Interface contacts:
Residue Y677 in chain A interacts with residue N370 in chain B (closest heavy-atom distance 3.5 Å).
Residue Y681 in chain A interacts with residue W378 in chain B (closest heavy-atom distance 3.1 Å).
Residue E701 in chain A interacts with residue W408 in chain B (closest heavy-atom distance 3.6 Å).
Residue L702 in chain A interacts with residue T420 in chain B (closest heavy-atom distance 3.5 Å).
Residue N692 in chain A interacts with residue K388 in chain B (closest heavy-atom distance 3.5 Å).
Residue N669 in chain A contacts residue N349 in chain B (closest heavy-atom distance 3.7 Å).
Residue F696 in chain A is in contact with residue W408 in chain B (closest heavy-atom distance 3.8 Å).
Residue F698 in chain A interacts with residue R391 in chain B (closest heavy-atom distance 3.6 Å).
Residue A704 in chain A interacts with residue I419 in chain B (closest heavy-atom distance 3.8 Å).
Residue P666 in chain A interacts with residue D346 in chain B (closest heavy-atom distance 3.9 Å).
Residue A704 in chain A is in contact with residue T422 in chain B (closest heavy-atom distance 3.8 Å).
Residue I705 in chain A is in contact with residue R425 in chain B (closest heavy-atom distance 2.9 Å).
Residue H708 in chain A interacts with residue H437 in chain B (closest heavy-atom distance 3.8 Å).
Residue R662 in chain A is in contact with residue P316 in chain B (closest heavy-atom distance 2.3 Å).
Residue D678 in chain A is in contact with residue N370 in chain B (closest heavy-atom distance 3.6 Å).
Residue G676 in chain A interacts with residue E356 in chain B (closest heavy-atom distance 3.3 Å).
Residue L667 in chain A contacts residue D346 in chain B (closest heavy-atom distance 3.3 Å).
Residue I682 in chain A interacts with residue Y373 in chain B (closest heavy-atom distance 3.6 Å).
Residue P700 in chain A is in contact with residue T424 in chain B (closest heavy-atom distance 3.6 Å).
Residue H708 in chain A is in contact with residue P428 in chain B (closest heavy-atom distance 3.2 Å).
Residue Y745 in chain A is in contact with residue Q429 in chain B (closest heavy-atom distance 3.2 Å).
Residue Q860 in chain A interacts with residue M450 in chain B (closest heavy-atom distance 3.6 Å).
Residue A704 in chain A interacts with residue T420 in chain B (closest heavy-atom distance 3.8 Å).
Residue I705 in chain A contacts residue I427 in chain B (closest heavy-atom distance 2.6 Å).
Residue W861 in chain A is in contact with residue Y446 in chain B (closest heavy-atom distance 3.3 Å).
Residue L707 in chain A is in contact with residue P428 in chain B (closest heavy-atom distance 3.5 Å).
Residue Y677 in chain A interacts with residue F368 in chain B (closest heavy-atom distance 2.9 Å).
Residue N706 in chain A is in contact with residue V430 in chain B (closest heavy-atom distance 3.6 Å).
Residue L863 in chain A contacts residue K442 in chain B (closest heavy-atom distance 3.8 Å).
Residue A699 in chain A is in contact with residue T424 in chain B (closest heavy-atom distance 3.9 Å).
Residue G703 in chain A interacts with residue T424 in chain B (closest heavy-atom distance 3.3 Å).
Residue F942 in chain A contacts residue L443 in chain B (closest heavy-atom distance 3.6 Å).
Residue Y664 in chain A is in contact with residue D346 in chain B (closest heavy-atom distance 2.5 Å).
Residue L707 in chain A interacts with residue I427 in chain B (closest heavy-atom distance 3.0 Å).
Residue G676 in chain A contacts residue S369 in chain B (closest heavy-atom distance 3.8 Å).
Residue A709 in chain A contacts residue N417 in chain B (closest heavy-atom distance 3.7 Å).
Residue H673 in chain A is in contact with residue N370 in chain B (closest heavy-atom distance 3.4 Å).
Residue F696 in chain A interacts with residue R391 in chain B (closest heavy-atom distance 3.9 Å).
Residue E701 in chain A interacts with residue R391 in chain B (closest heavy-atom distance 3.4 Å).
Residue Y677 in chain A contacts residue S369 in chain B (closest heavy-atom distance 3.4 Å).
Residue N706 in chain A interacts with residue N417 in chain B (closest heavy-atom distance 3.4 Å).
Residue P694 in chain A is in contact with residue L387 in chain B (closest heavy-atom distance 3.7 Å).
Residue N692 in chain A is in contact with residue Y384 in chain B (closest heavy-atom distance 3.8 Å).
Residue L863 in chain A is in contact with residue Y446 in chain B (closest heavy-atom distance 3.6 Å).
Residue N706 in chain A contacts residue I427 in chain B (closest heavy-atom distance 3.4 Å).
Residue I689 in chain A interacts with residue L377 in chain B (closest heavy-atom distance 3.6 Å).
Residue Y681 in chain A interacts with residue I374 in chain B (closest heavy-atom distance 3.6 Å).
Residue Y943 in chain A contacts residue L443 in chain B (closest heavy-atom distance 3.8 Å).
Residue W861 in chain A is in contact with residue M450 in chain B (closest heavy-atom distance 3.6 Å).
Residue K688 in chain A interacts with residue L381 in chain B (closest heavy-atom distance 3.8 Å).
Residue Y943 in chain A contacts residue D441 in chain B (closest heavy-atom distance 3.7 Å).
Residue T790 in chain A interacts with residue E574 in chain B (closest heavy-atom distance 2.2 Å).
Residue L738 in chain A interacts with residue V426 in chain B (closest heavy-atom distance 3.9 Å).
Residue A709 in chain A contacts residue Y412 in chain B (closest heavy-atom distance 3.8 Å).
Residue H673 in chain A is in contact with residue T357 in chain B (closest heavy-atom distance 2.5 Å).
Residue G703 in chain A interacts with residue R425 in chain B (closest heavy-atom distance 3.3 Å).
Residue G703 in chain A interacts with residue T422 in chain B (closest heavy-atom distance 3.7 Å).
Residue I705 in chain A contacts residue V426 in chain B (closest heavy-atom distance 3.6 Å).
Residue P694 in chain A is in contact with residue Y384 in chain B (closest heavy-atom distance 3.6 Å).
Residue K739 in chain A interacts with residue V426 in chain B (closest heavy-atom distance 3.6 Å).

Sequence of chain B:
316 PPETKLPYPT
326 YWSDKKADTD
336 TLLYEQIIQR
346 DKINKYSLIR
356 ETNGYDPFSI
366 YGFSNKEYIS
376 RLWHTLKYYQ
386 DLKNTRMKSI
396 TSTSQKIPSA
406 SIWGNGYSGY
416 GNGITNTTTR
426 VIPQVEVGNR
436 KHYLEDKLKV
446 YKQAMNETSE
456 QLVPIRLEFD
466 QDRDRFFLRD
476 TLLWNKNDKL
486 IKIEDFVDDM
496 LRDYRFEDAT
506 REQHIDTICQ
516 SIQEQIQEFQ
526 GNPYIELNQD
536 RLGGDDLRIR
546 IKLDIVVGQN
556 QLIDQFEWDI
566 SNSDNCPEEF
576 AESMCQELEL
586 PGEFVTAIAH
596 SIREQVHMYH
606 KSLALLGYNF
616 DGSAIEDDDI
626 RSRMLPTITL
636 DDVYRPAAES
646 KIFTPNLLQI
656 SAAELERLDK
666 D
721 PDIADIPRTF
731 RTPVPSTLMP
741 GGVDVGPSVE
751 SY

This data describes a binding interaction between two proteins.

Sequence of chain A:
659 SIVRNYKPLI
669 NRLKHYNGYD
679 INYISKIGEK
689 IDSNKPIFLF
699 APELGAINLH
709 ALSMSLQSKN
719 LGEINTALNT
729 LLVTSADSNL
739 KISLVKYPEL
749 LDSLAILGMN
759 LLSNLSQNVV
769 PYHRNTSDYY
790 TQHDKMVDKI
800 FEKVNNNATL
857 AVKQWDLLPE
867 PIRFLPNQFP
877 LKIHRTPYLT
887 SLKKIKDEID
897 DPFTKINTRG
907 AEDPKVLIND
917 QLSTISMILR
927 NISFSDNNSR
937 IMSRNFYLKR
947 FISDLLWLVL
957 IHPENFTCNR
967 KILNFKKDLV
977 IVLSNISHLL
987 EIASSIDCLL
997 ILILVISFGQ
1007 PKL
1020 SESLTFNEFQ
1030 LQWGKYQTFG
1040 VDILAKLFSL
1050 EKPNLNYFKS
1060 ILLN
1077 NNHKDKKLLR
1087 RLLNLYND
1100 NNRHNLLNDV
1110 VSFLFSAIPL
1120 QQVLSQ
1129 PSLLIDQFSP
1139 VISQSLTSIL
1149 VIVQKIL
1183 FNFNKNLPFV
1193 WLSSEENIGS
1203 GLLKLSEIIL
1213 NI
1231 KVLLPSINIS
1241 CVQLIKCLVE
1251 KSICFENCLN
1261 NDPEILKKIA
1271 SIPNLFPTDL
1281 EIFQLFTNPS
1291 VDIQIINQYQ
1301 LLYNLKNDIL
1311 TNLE